Sequence of chain A:
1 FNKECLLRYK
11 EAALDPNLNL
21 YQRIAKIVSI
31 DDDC

Sequence of chain B:
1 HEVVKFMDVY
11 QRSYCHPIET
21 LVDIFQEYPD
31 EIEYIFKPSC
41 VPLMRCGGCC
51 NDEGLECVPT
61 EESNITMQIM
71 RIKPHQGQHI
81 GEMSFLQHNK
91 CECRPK

These two protein chains interact to form a complex.

Residue-level contacts at the interface:
Residue D52 in chain B interacts with residue D31 in chain A (closest heavy-atom distance 4.9 Å).
Residue F6 in chain B interacts with residue L20 in chain A (closest heavy-atom distance 4.8 Å).
Residue F6 in chain B contacts residue Y21 in chain A (closest heavy-atom distance 3.9 Å).
Residue M7 in chain B contacts residue L20 in chain A (closest heavy-atom distance 3.8 Å).
Residue M7 in chain B contacts residue N19 in chain A (closest heavy-atom distance 4.0 Å).
Residue Y10 in chain B interacts with residue L20 in chain A (closest heavy-atom distance 3.8 Å).
Residue Y10 in chain B is in contact with residue I24 in chain A (closest heavy-atom distance 3.5 Å).
Residue F6 in chain B contacts residue I24 in chain A (closest heavy-atom distance 4.0 Å).
Residue M7 in chain B interacts with residue Y21 in chain A (closest heavy-atom distance 3.7 Å).
Residue Q11 in chain B contacts residue L20 in chain A (closest heavy-atom distance 4.8 Å).